Interface contacts:
Residue V31 in the first protein is in contact with residue I22 in the second protein (closest heavy-atom distance 3.7 Å).
Residue Y21 in the first protein interacts with residue F11 in the second protein (closest heavy-atom distance 4.0 Å).
Residue F42 in the first protein interacts with residue W26 in the second protein (closest heavy-atom distance 4.0 Å).
Residue M28 in the first protein is in contact with residue Q15 in the second protein (closest heavy-atom distance 3.5 Å).
Residue E20 in the first protein is in contact with residue K8 in the second protein (closest heavy-atom distance 4.6 Å).
Residue I39 in the first protein contacts residue V29 in the second protein (closest heavy-atom distance 3.8 Å).
Residue I32 in the first protein is in contact with residue A18 in the second protein (closest heavy-atom distance 4.5 Å).
Residue A27 in the first protein is in contact with residue Q15 in the second protein (closest heavy-atom distance 3.4 Å).
Residue G38 in the first protein contacts residue W26 in the second protein (closest heavy-atom distance 3.5 Å).
Residue T46 in the first protein is in contact with residue I37 in the second protein (closest heavy-atom distance 3.5 Å).
Residue S50 in the first protein interacts with residue L41 in the second protein (closest heavy-atom distance 4.2 Å).
Residue A35 in the first protein interacts with residue I22 in the second protein (closest heavy-atom distance 3.6 Å).
Residue M28 in the first protein interacts with residue A18 in the second protein (closest heavy-atom distance 3.9 Å).
Residue Y21 in the first protein contacts residue A7 in the second protein (closest heavy-atom distance 3.4 Å).
Residue I39 in the first protein is in contact with residue W26 in the second protein (closest heavy-atom distance 3.6 Å).
Residue K43 in the first protein is in contact with residue V33 in the second protein (closest heavy-atom distance 3.8 Å).
Residue F42 in the first protein is in contact with residue V30 in the second protein (closest heavy-atom distance 4.5 Å).
Residue Y24 in the first protein contacts residue K8 in the second protein (closest heavy-atom distance 3.1 Å).
Residue S50 in the first protein is in contact with residue K44 in the second protein (closest heavy-atom distance 4.6 Å).
Residue I32 in the first protein is in contact with residue I22 in the second protein (closest heavy-atom distance 4.6 Å).
Residue T46 in the first protein is in contact with residue V33 in the second protein (closest heavy-atom distance 3.7 Å).
Residue V31 in the first protein contacts residue Q15 in the second protein (closest heavy-atom distance 3.5 Å).
Residue Y24 in the first protein contacts residue F11 in the second protein (closest heavy-atom distance 3.6 Å).
Residue F42 in the first protein contacts residue V33 in the second protein (closest heavy-atom distance 3.6 Å).
Residue F42 in the first protein interacts with residue V29 in the second protein (closest heavy-atom distance 4.4 Å).
Residue I39 in the first protein contacts residue A25 in the second protein (closest heavy-atom distance 4.2 Å).
Residue M28 in the first protein interacts with residue L14 in the second protein (closest heavy-atom distance 3.5 Å).
Residue A35 in the first protein is in contact with residue W26 in the second protein (closest heavy-atom distance 4.3 Å).
Residue S47 in the first protein interacts with residue K40 in the second protein (closest heavy-atom distance 3.3 Å).
Residue K43 in the first protein is in contact with residue V29 in the second protein (closest heavy-atom distance 3.8 Å).
Residue S50 in the first protein interacts with residue K40 in the second protein (closest heavy-atom distance 3.0 Å).
Residue S47 in the first protein contacts residue I37 in the second protein (closest heavy-atom distance 4.5 Å).
Residue A25 in the first protein contacts residue F11 in the second protein (closest heavy-atom distance 4.2 Å).
Residue S50 in the first protein interacts with residue I37 in the second protein (closest heavy-atom distance 3.4 Å).
Residue V31 in the first protein contacts residue T19 in the second protein (closest heavy-atom distance 4.6 Å).

Sequence of the second protein:
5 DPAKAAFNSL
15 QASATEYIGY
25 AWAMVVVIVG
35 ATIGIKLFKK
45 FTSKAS

Sequence of the first protein:
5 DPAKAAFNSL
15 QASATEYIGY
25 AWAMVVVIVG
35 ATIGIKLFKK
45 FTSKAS

These two protein chains interact to form a complex.